Sequence of the second protein:
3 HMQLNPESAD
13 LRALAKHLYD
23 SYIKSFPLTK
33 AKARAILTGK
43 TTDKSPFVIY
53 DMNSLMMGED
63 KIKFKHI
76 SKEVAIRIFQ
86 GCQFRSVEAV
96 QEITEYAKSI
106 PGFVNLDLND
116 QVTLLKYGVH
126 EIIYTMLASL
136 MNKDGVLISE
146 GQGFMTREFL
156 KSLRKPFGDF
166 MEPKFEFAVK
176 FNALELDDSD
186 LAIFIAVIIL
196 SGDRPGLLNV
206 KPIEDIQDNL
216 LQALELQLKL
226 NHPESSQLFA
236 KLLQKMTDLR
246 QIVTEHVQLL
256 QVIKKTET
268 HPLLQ

The following describes two proteins that form a bound complex.

Sequence of the first protein:
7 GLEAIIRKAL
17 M

Contacts between the two chains:
Residue V117 in the second protein is in contact with residue L16 in the first protein (closest heavy-atom distance 4.0 Å).
Residue K121 in the second protein is in contact with residue L8 in the first protein (closest heavy-atom distance 3.6 Å).
Residue V124 in the second protein contacts residue L8 in the first protein (closest heavy-atom distance 4.0 Å).
Residue L271 in the second protein is in contact with residue I11 in the first protein (closest heavy-atom distance 3.7 Å).
Residue K121 in the second protein contacts residue I12 in the first protein (closest heavy-atom distance 3.5 Å).
Residue N114 in the second protein is in contact with residue R13 in the first protein (closest heavy-atom distance 3.6 Å).
Residue V95 in the second protein contacts residue I11 in the first protein (closest heavy-atom distance 3.9 Å).
Residue Q96 in the second protein contacts residue A15 in the first protein (closest heavy-atom distance 4.3 Å).
Residue E100 in the second protein is in contact with residue A15 in the first protein (closest heavy-atom distance 3.1 Å).
Residue V117 in the second protein contacts residue I12 in the first protein (closest heavy-atom distance 4.2 Å).
Residue V117 in the second protein interacts with residue E9 in the first protein (closest heavy-atom distance 3.4 Å).
Residue L120 in the second protein is in contact with residue I12 in the first protein (closest heavy-atom distance 3.8 Å).
Residue L271 in the second protein interacts with residue A10 in the first protein (closest heavy-atom distance 4.7 Å).
Residue L113 in the second protein is in contact with residue L16 in the first protein (closest heavy-atom distance 3.9 Å).
Residue V95 in the second protein is in contact with residue L8 in the first protein (closest heavy-atom distance 3.6 Å).
Residue L120 in the second protein contacts residue L16 in the first protein (closest heavy-atom distance 4.2 Å).
Residue L113 in the second protein is in contact with residue R13 in the first protein (closest heavy-atom distance 4.2 Å).
Residue V92 in the second protein contacts residue I11 in the first protein (closest heavy-atom distance 3.9 Å).
Residue L270 in the second protein interacts with residue K14 in the first protein (closest heavy-atom distance 3.7 Å).
Residue K103 in the second protein is in contact with residue A15 in the first protein (closest heavy-atom distance 2.6 Å).
Residue K103 in the second protein contacts residue M17 in the first protein (closest heavy-atom distance 4.4 Å).
Residue V95 in the second protein interacts with residue I12 in the first protein (closest heavy-atom distance 3.8 Å).
Residue K121 in the second protein is in contact with residue E9 in the first protein (closest heavy-atom distance 3.4 Å).
Residue V117 in the second protein interacts with residue R13 in the first protein (closest heavy-atom distance 3.8 Å).
Residue T99 in the second protein is in contact with residue I12 in the first protein (closest heavy-atom distance 4.0 Å).
Residue L271 in the second protein is in contact with residue G7 in the first protein (closest heavy-atom distance 3.8 Å).
Residue Q116 in the second protein is in contact with residue L16 in the first protein (closest heavy-atom distance 3.5 Å).
Residue Q96 in the second protein contacts residue I11 in the first protein (closest heavy-atom distance 4.0 Å).
Residue H125 in the second protein contacts residue L8 in the first protein (closest heavy-atom distance 4.4 Å).
Residue L270 in the second protein contacts residue I11 in the first protein (closest heavy-atom distance 4.9 Å).
Residue V124 in the second protein is in contact with residue I12 in the first protein (closest heavy-atom distance 4.9 Å).
Residue K103 in the second protein interacts with residue L16 in the first protein (closest heavy-atom distance 3.8 Å).
Residue F108 in the second protein interacts with residue L16 in the first protein (closest heavy-atom distance 4.2 Å).
Residue T99 in the second protein interacts with residue A15 in the first protein (closest heavy-atom distance 3.6 Å).
Residue T99 in the second protein interacts with residue L16 in the first protein (closest heavy-atom distance 3.7 Å).